This data describes a binding interaction between two proteins.

Sequence of the first protein:
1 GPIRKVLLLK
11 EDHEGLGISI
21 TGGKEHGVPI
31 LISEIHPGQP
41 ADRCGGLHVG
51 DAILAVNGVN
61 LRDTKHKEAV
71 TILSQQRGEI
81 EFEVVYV

Interface contacts:
Residue I18 in the first protein interacts with residue I9 in the second protein (closest heavy-atom distance 3.6 Å).
Residue H66 in the first protein contacts residue T7 in the second protein (closest heavy-atom distance 4.1 Å).
Residue S19 in the first protein contacts residue S8 in the second protein (closest heavy-atom distance 3.2 Å).
Residue S33 in the first protein is in contact with residue T7 in the second protein (closest heavy-atom distance 4.0 Å).
Residue H26 in the first protein is in contact with residue P6 in the second protein (closest heavy-atom distance 3.6 Å).
Residue S74 in the first protein is in contact with residue I10 in the second protein (closest heavy-atom distance 4.1 Å).
Residue L73 in the first protein contacts residue I10 in the second protein (closest heavy-atom distance 3.7 Å).
Residue I20 in the first protein interacts with residue S8 in the second protein (closest heavy-atom distance 2.9 Å).
Residue H36 in the first protein contacts residue I9 in the second protein (closest heavy-atom distance 4.2 Å).
Residue G22 in the first protein is in contact with residue Y5 in the second protein (closest heavy-atom distance 4.2 Å).
Residue I18 in the first protein is in contact with residue I10 in the second protein (closest heavy-atom distance 2.9 Å).
Residue H26 in the first protein interacts with residue Y5 in the second protein (closest heavy-atom distance 3.5 Å).
Residue H66 in the first protein interacts with residue S8 in the second protein (closest heavy-atom distance 2.7 Å).
Residue I20 in the first protein interacts with residue T7 in the second protein (closest heavy-atom distance 3.2 Å).
Residue T21 in the first protein interacts with residue P6 in the second protein (closest heavy-atom distance 2.8 Å).
Residue I18 in the first protein interacts with residue S8 in the second protein (closest heavy-atom distance 4.0 Å).
Residue H66 in the first protein contacts residue P6 in the second protein (closest heavy-atom distance 3.5 Å).
Residue G17 in the first protein interacts with residue I10 in the second protein (closest heavy-atom distance 2.9 Å).
Residue S19 in the first protein contacts residue I10 in the second protein (closest heavy-atom distance 4.8 Å).
Residue V28 in the first protein contacts residue Y5 in the second protein (closest heavy-atom distance 3.4 Å).
Residue I20 in the first protein contacts residue P6 in the second protein (closest heavy-atom distance 4.0 Å).
Residue E34 in the first protein contacts residue I9 in the second protein (closest heavy-atom distance 4.5 Å).
Residue L16 in the first protein contacts residue I10 in the second protein (closest heavy-atom distance 2.8 Å).
Residue G15 in the first protein contacts residue I10 in the second protein (closest heavy-atom distance 3.6 Å).
Residue G22 in the first protein is in contact with residue P6 in the second protein (closest heavy-atom distance 3.8 Å).
Residue I20 in the first protein contacts residue I10 in the second protein (closest heavy-atom distance 4.1 Å).
Residue V70 in the first protein is in contact with residue I10 in the second protein (closest heavy-atom distance 4.1 Å).
Residue S19 in the first protein is in contact with residue I9 in the second protein (closest heavy-atom distance 3.2 Å).
Residue T21 in the first protein contacts residue T7 in the second protein (closest heavy-atom distance 3.6 Å).
Residue S19 in the first protein interacts with residue T7 in the second protein (closest heavy-atom distance 3.9 Å).
Residue V70 in the first protein contacts residue S8 in the second protein (closest heavy-atom distance 3.7 Å).
Residue T21 in the first protein contacts residue Y5 in the second protein (closest heavy-atom distance 3.0 Å).
Residue T21 in the first protein is in contact with residue S3 in the second protein (closest heavy-atom distance 4.4 Å).

Sequence of the second protein:
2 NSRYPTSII